Sequence of chain A:
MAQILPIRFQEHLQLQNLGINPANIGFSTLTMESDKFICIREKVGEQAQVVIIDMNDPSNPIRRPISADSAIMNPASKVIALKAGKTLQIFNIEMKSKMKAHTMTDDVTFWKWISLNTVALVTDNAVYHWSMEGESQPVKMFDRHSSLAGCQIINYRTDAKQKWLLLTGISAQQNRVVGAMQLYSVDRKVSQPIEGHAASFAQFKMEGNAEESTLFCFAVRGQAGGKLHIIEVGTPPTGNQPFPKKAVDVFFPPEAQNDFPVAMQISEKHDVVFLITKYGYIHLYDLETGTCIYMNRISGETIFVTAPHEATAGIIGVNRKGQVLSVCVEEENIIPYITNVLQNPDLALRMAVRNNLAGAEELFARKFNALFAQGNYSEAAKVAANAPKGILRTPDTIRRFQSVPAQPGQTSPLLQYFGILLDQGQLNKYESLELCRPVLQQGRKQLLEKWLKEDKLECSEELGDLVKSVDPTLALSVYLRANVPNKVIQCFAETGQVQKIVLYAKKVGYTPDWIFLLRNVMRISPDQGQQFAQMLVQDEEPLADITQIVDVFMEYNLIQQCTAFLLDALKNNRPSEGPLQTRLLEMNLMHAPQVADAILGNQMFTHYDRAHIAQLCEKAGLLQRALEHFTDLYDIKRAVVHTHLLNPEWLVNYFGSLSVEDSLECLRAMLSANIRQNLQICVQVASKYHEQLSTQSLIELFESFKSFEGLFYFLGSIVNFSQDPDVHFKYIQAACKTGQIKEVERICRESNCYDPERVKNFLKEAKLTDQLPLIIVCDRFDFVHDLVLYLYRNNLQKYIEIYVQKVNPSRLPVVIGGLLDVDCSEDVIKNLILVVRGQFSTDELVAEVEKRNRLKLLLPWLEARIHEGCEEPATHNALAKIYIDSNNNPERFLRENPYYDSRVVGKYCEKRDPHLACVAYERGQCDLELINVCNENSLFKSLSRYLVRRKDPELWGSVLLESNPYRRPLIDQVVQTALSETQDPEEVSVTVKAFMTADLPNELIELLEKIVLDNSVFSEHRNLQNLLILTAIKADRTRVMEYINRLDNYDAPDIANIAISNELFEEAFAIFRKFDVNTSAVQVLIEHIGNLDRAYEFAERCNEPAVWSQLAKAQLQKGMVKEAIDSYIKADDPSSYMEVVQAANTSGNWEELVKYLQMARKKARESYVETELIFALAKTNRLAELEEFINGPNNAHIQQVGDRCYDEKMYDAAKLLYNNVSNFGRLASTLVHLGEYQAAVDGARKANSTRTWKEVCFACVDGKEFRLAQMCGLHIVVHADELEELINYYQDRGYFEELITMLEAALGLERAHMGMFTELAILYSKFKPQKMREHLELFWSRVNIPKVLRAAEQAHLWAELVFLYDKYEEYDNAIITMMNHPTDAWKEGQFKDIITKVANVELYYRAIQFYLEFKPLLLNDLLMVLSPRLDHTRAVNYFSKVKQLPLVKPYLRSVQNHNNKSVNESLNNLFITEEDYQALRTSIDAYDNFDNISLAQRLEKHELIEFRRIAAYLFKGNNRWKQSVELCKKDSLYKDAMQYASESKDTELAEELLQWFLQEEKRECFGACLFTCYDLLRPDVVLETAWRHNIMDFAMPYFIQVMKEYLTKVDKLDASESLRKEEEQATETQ

This data describes a binding interaction between two proteins.

Interface contacts:
Residue L1504 in chain A interacts with residue N61 in chain B (closest heavy-atom distance 4.6 Å).

Sequence of chain B:
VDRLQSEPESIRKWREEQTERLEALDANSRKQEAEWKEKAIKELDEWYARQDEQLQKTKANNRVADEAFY